The following describes two proteins that form a bound complex.

Sequence of protein 2:
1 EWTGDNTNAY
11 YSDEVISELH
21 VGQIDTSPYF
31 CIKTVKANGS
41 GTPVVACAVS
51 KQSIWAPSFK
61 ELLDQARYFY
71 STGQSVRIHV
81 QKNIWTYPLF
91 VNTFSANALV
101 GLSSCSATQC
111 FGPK

Sequence of protein 1:
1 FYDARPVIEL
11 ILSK

Contacts between the two chains:
Residue Y68 in protein 2 contacts residue L12 in protein 1 (closest heavy-atom distance 4.3 Å).
Residue T72 in protein 2 interacts with residue I11 in protein 1 (closest heavy-atom distance 4.3 Å).
Residue Y68 in protein 2 contacts residue I11 in protein 1 (closest heavy-atom distance 4.1 Å).
Residue S71 in protein 2 interacts with residue I11 in protein 1 (closest heavy-atom distance 3.9 Å).
Residue S71 in protein 2 is in contact with residue V7 in protein 1 (closest heavy-atom distance 4.3 Å).
Residue R67 in protein 2 contacts residue I11 in protein 1 (closest heavy-atom distance 4.5 Å).